Sequence of chain A:
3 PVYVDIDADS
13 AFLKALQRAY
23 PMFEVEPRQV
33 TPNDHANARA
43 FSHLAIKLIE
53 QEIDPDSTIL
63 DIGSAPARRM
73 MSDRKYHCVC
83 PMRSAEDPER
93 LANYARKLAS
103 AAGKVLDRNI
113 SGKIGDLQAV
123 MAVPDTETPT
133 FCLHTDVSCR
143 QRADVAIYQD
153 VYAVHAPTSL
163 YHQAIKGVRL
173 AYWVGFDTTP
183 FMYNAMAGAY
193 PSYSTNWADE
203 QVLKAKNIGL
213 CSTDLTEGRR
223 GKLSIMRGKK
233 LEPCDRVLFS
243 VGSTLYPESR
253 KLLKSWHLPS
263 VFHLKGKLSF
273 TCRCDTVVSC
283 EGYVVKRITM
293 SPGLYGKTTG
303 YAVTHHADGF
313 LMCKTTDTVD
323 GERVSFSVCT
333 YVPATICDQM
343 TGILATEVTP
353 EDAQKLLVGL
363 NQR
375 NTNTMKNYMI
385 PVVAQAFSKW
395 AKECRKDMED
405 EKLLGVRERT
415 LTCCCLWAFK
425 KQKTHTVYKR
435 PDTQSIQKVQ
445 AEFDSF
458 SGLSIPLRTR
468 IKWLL

Interface contacts:
Residue V305 in chain A contacts residue S242 in chain B (closest heavy-atom distance 3.3 Å).
Residue E405 in chain A contacts residue K316 in chain B (closest heavy-atom distance 3.2 Å).
Residue Y297 in chain A interacts with residue L464 in chain B (closest heavy-atom distance 3.2 Å).
Residue D404 in chain A contacts residue R325 in chain B (closest heavy-atom distance 3.0 Å).
Residue Y297 in chain A interacts with residue L460 in chain B (closest heavy-atom distance 3.4 Å).
Residue G409 in chain A contacts residue K232 in chain B (closest heavy-atom distance 3.2 Å).
Residue C398 in chain A is in contact with residue N209 in chain B (closest heavy-atom distance 3.3 Å).
Residue W421 in chain A interacts with residue R229 in chain B (closest heavy-atom distance 3.1 Å).
Residue K433 in chain A is in contact with residue C213 in chain B (closest heavy-atom distance 3.3 Å).
Residue D401 in chain A interacts with residue T318 in chain B (closest heavy-atom distance 3.3 Å).
Residue Q438 in chain A interacts with residue N198 in chain B (closest heavy-atom distance 2.4 Å).
Residue G409 in chain A contacts residue L233 in chain B (closest heavy-atom distance 2.5 Å).
Residue Q441 in chain A is in contact with residue S214 in chain B (closest heavy-atom distance 2.6 Å).
Residue D401 in chain A contacts residue K208 in chain B (closest heavy-atom distance 3.0 Å).
Residue I440 in chain A interacts with residue S214 in chain B (closest heavy-atom distance 3.2 Å).
Residue G409 in chain A contacts residue E234 in chain B (closest heavy-atom distance 3.4 Å).
Residue Y297 in chain A interacts with residue G459 in chain B (closest heavy-atom distance 3.4 Å).
Residue G409 in chain A interacts with residue S327 in chain B (closest heavy-atom distance 3.3 Å).
Residue K406 in chain A is in contact with residue R325 in chain B (closest heavy-atom distance 3.2 Å).
Residue L420 in chain A contacts residue S226 in chain B (closest heavy-atom distance 3.4 Å).
Residue R171 in chain A is in contact with residue R467 in chain B (closest heavy-atom distance 3.4 Å).
Residue A422 in chain A contacts residue G223 in chain B (closest heavy-atom distance 3.2 Å).
Residue Q438 in chain A contacts residue S196 in chain B (closest heavy-atom distance 3.1 Å).
Residue L420 in chain A is in contact with residue I227 in chain B (closest heavy-atom distance 3.2 Å).
Residue K425 in chain A is in contact with residue D322 in chain B (closest heavy-atom distance 2.7 Å).
Residue R411 in chain A contacts residue L233 in chain B (closest heavy-atom distance 3.2 Å).
Residue Q438 in chain A interacts with residue G211 in chain B (closest heavy-atom distance 2.8 Å).
Residue K425 in chain A interacts with residue G220 in chain B (closest heavy-atom distance 3.0 Å).
Residue D401 in chain A interacts with residue T320 in chain B (closest heavy-atom distance 3.4 Å).
Residue Q438 in chain A contacts residue C213 in chain B (closest heavy-atom distance 3.0 Å).
Residue R411 in chain A contacts residue K232 in chain B (closest heavy-atom distance 3.4 Å).
Residue T428 in chain A interacts with residue T218 in chain B (closest heavy-atom distance 3.1 Å).
Residue E405 in chain A interacts with residue K393 in chain B (closest heavy-atom distance 2.6 Å).
Residue S439 in chain A contacts residue C213 in chain B (closest heavy-atom distance 3.4 Å).
Residue D401 in chain A interacts with residue R325 in chain B (closest heavy-atom distance 2.9 Å).
Residue Y185 in chain A is in contact with residue S214 in chain B (closest heavy-atom distance 3.1 Å).
Residue A21 in chain A is in contact with residue P34 in chain B (closest heavy-atom distance 3.3 Å).
Residue K427 in chain A interacts with residue T218 in chain B (closest heavy-atom distance 3.4 Å).
Residue Q438 in chain A interacts with residue S242 in chain B (closest heavy-atom distance 3.3 Å).
Residue F423 in chain A interacts with residue G223 in chain B (closest heavy-atom distance 3.0 Å).
Residue W421 in chain A contacts residue S226 in chain B (closest heavy-atom distance 3.0 Å).
Residue M402 in chain A is in contact with residue Q389 in chain B (closest heavy-atom distance 3.2 Å).
Residue D436 in chain A interacts with residue K380 in chain B (closest heavy-atom distance 3.2 Å).
Residue Q426 in chain A is in contact with residue R325 in chain B (closest heavy-atom distance 3.2 Å).
Residue Y297 in chain A is in contact with residue S461 in chain B (closest heavy-atom distance 2.7 Å).
Residue D436 in chain A interacts with residue N198 in chain B (closest heavy-atom distance 3.2 Å).
Residue Q426 in chain A interacts with residue G323 in chain B (closest heavy-atom distance 2.9 Å).
Residue R413 in chain A interacts with residue E324 in chain B (closest heavy-atom distance 2.8 Å).
Residue K406 in chain A contacts residue K316 in chain B (closest heavy-atom distance 2.6 Å).
Residue R411 in chain A is in contact with residue E324 in chain B (closest heavy-atom distance 3.2 Å).
Residue T428 in chain A contacts residue L217 in chain B (closest heavy-atom distance 3.3 Å).
Residue Q438 in chain A contacts residue G244 in chain B (closest heavy-atom distance 2.4 Å).
Residue T291 in chain A contacts residue E91 in chain B (closest heavy-atom distance 3.2 Å).
Residue R399 in chain A is in contact with residue E353 in chain B (closest heavy-atom distance 3.1 Å).
Residue Q426 in chain A contacts residue T218 in chain B (closest heavy-atom distance 3.2 Å).
Residue R275 in chain A is in contact with residue E88 in chain B (closest heavy-atom distance 2.5 Å).
Residue T343 in chain A contacts residue Q356 in chain B (closest heavy-atom distance 3.1 Å).
Residue D436 in chain A contacts residue S196 in chain B (closest heavy-atom distance 2.3 Å).
Residue Y297 in chain A contacts residue P90 in chain B (closest heavy-atom distance 3.4 Å).
Residue A347 in chain A interacts with residue E353 in chain B (closest heavy-atom distance 3.4 Å).

Sequence of chain B:
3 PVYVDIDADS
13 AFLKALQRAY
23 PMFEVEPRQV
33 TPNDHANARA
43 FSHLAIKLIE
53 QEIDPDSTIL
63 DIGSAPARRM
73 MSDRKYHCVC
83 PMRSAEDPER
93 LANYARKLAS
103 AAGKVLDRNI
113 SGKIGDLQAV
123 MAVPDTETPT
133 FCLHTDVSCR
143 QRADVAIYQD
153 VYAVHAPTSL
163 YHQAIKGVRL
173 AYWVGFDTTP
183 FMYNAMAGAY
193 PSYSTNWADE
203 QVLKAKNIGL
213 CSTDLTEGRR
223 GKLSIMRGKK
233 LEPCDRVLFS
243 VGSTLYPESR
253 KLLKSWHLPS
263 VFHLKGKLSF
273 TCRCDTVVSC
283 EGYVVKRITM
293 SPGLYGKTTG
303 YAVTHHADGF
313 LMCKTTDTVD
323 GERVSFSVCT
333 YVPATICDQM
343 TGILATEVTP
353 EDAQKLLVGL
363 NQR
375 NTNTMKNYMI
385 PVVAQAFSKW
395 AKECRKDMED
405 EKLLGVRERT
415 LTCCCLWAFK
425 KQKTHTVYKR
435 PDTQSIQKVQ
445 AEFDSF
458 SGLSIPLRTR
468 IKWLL

These two protein chains interact to form a complex.